Sequence of chain B:
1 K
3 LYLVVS

This data describes a binding interaction between two proteins.

Sequence of chain A:
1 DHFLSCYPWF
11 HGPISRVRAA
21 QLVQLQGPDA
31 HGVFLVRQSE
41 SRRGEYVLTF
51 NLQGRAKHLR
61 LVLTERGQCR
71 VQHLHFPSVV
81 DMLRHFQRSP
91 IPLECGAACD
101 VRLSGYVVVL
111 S

Interface contacts:
Residue P92 in chain A contacts residue Y4 in chain B (closest heavy-atom distance 4.5 Å).
Residue I91 in chain A contacts residue L3 in chain B (closest heavy-atom distance 4.6 Å).
Residue L93 in chain A interacts with residue V6 in chain B (closest heavy-atom distance 3.6 Å).
Residue P92 in chain A is in contact with residue L5 in chain B (closest heavy-atom distance 3.4 Å).
Residue H73 in chain A is in contact with residue L5 in chain B (closest heavy-atom distance 3.8 Å).
Residue L74 in chain A contacts residue L5 in chain B (closest heavy-atom distance 3.7 Å).
Residue L59 in chain A contacts residue L5 in chain B (closest heavy-atom distance 4.0 Å).
Residue I91 in chain A contacts residue L5 in chain B (closest heavy-atom distance 3.6 Å).
Residue R16 in chain A contacts residue K1 in chain B (closest heavy-atom distance 2.7 Å).
Residue K57 in chain A is in contact with residue L3 in chain B (closest heavy-atom distance 4.4 Å).
Residue H73 in chain A is in contact with residue V6 in chain B (closest heavy-atom distance 3.9 Å).
Residue H58 in chain A interacts with residue L3 in chain B (closest heavy-atom distance 2.9 Å).
Residue Q72 in chain A is in contact with residue Y4 in chain B (closest heavy-atom distance 3.6 Å).
Residue E94 in chain A is in contact with residue V6 in chain B (closest heavy-atom distance 3.8 Å).
Residue H73 in chain A contacts residue V7 in chain B (closest heavy-atom distance 3.5 Å).
Residue F86 in chain A interacts with residue L5 in chain B (closest heavy-atom distance 4.5 Å).
Residue P92 in chain A contacts residue V6 in chain B (closest heavy-atom distance 3.2 Å).
Residue H58 in chain A contacts residue K1 in chain B (closest heavy-atom distance 4.2 Å).
Residue L93 in chain A is in contact with residue L5 in chain B (closest heavy-atom distance 4.1 Å).
Residue F50 in chain A is in contact with residue L3 in chain B (closest heavy-atom distance 3.8 Å).
Residue Q72 in chain A interacts with residue L3 in chain B (closest heavy-atom distance 3.2 Å).
Residue V71 in chain A contacts residue L5 in chain B (closest heavy-atom distance 3.8 Å).
Residue L59 in chain A is in contact with residue L3 in chain B (closest heavy-atom distance 3.6 Å).
Residue L93 in chain A contacts residue L3 in chain B (closest heavy-atom distance 3.6 Å).
Residue Q72 in chain A contacts residue L5 in chain B (closest heavy-atom distance 2.8 Å).
Residue E94 in chain A contacts residue Y4 in chain B (closest heavy-atom distance 4.5 Å).
Residue L93 in chain A is in contact with residue Y4 in chain B (closest heavy-atom distance 4.1 Å).